Sequence of the second protein:
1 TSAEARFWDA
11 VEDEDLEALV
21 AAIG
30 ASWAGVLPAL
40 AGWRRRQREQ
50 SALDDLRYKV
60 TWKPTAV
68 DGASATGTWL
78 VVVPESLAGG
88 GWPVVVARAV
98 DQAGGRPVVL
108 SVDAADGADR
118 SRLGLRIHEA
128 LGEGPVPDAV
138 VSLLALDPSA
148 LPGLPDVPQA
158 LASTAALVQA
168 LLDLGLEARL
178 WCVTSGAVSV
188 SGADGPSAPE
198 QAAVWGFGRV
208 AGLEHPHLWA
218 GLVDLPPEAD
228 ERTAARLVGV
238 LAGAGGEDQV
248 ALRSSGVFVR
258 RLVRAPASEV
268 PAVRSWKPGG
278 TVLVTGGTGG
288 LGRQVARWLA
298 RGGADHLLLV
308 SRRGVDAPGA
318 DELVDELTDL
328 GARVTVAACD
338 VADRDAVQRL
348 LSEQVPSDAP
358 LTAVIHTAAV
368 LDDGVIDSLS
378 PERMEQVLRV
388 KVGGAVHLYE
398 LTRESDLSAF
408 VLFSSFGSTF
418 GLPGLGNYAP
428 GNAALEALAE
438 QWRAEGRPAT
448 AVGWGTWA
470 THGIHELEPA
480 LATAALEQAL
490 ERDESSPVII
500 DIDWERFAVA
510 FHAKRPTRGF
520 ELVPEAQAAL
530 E

This data describes a binding interaction between two proteins.

Sequence of the first protein:
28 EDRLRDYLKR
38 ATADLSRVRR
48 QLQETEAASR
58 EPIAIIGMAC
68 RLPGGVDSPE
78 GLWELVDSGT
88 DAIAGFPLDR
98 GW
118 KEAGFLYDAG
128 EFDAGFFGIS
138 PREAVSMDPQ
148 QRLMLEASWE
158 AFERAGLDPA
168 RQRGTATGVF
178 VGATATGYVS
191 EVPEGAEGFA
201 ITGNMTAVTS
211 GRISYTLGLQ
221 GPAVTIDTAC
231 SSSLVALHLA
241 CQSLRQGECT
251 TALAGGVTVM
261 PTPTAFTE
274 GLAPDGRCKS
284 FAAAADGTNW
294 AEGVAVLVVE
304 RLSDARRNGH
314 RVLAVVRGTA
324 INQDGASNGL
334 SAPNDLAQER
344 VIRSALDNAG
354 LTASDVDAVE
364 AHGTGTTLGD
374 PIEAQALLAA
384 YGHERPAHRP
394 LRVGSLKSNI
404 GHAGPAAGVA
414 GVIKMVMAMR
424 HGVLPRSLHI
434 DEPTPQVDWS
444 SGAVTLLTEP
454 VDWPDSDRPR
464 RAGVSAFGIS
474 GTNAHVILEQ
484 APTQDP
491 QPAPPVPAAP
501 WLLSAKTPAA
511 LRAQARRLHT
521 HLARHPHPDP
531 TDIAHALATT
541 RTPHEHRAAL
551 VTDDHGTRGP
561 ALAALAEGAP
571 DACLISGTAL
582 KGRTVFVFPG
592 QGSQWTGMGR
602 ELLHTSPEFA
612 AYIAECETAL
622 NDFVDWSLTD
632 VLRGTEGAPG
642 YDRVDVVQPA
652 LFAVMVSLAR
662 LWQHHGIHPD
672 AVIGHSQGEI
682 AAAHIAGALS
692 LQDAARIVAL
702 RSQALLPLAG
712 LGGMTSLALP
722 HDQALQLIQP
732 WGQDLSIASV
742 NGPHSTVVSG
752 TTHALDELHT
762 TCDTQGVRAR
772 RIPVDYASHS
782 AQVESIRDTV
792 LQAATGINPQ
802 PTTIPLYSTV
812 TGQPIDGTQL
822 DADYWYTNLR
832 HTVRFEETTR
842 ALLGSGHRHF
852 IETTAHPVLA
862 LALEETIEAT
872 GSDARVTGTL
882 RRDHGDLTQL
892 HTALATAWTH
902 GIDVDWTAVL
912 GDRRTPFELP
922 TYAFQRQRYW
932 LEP

Contacts between the two chains:
Residue D289 in the first protein interacts with residue H471 in the second protein (closest heavy-atom distance 4.9 Å).
Residue L275 in the first protein contacts residue H471 in the second protein (closest heavy-atom distance 4.9 Å).